Interface contacts:
Residue R270 in chain B is in contact with residue F170 in chain A (closest heavy-atom distance 3.8 Å).
Residue G126 in chain B is in contact with residue L181 in chain A (closest heavy-atom distance 3.8 Å).
Residue V30 in chain B contacts residue Y184 in chain A (closest heavy-atom distance 3.0 Å).
Residue R133 in chain B is in contact with residue R189 in chain A (closest heavy-atom distance 4.3 Å).
Residue D29 in chain B contacts residue K190 in chain A (closest heavy-atom distance 3.4 Å).
Residue E129 in chain B is in contact with residue T182 in chain A (closest heavy-atom distance 3.8 Å).
Residue D29 in chain B contacts residue G187 in chain A (closest heavy-atom distance 2.9 Å).
Residue G272 in chain B interacts with residue Y164 in chain A (closest heavy-atom distance 4.0 Å).
Residue A127 in chain B interacts with residue L181 in chain A (closest heavy-atom distance 3.8 Å).
Residue E36 in chain B contacts residue F183 in chain A (closest heavy-atom distance 3.1 Å).
Residue E136 in chain B interacts with residue Y184 in chain A (closest heavy-atom distance 4.3 Å).
Residue S271 in chain B contacts residue R163 in chain A (closest heavy-atom distance 3.7 Å).
Residue D132 in chain B interacts with residue R189 in chain A (closest heavy-atom distance 3.4 Å).
Residue G27 in chain B interacts with residue K190 in chain A (closest heavy-atom distance 3.2 Å).
Residue D29 in chain B interacts with residue K185 in chain A (closest heavy-atom distance 4.2 Å).
Residue E141 in chain B interacts with residue L195 in chain A (closest heavy-atom distance 4.2 Å).
Residue Y143 in chain B is in contact with residue S194 in chain A (closest heavy-atom distance 4.1 Å).
Residue V135 in chain B is in contact with residue S188 in chain A (closest heavy-atom distance 3.6 Å).
Residue A127 in chain B is in contact with residue T182 in chain A (closest heavy-atom distance 3.5 Å).
Residue E141 in chain B interacts with residue S194 in chain A (closest heavy-atom distance 3.3 Å).
Residue E141 in chain B interacts with residue Y192 in chain A (closest heavy-atom distance 3.0 Å).
Residue E251 in chain B interacts with residue E169 in chain A (closest heavy-atom distance 4.0 Å).
Residue E250 in chain B is in contact with residue I166 in chain A (closest heavy-atom distance 3.8 Å).
Residue Y137 in chain B interacts with residue G187 in chain A (closest heavy-atom distance 3.4 Å).
Residue P31 in chain B interacts with residue Y184 in chain A (closest heavy-atom distance 3.9 Å).
Residue F432 in chain B is in contact with residue Y184 in chain A (closest heavy-atom distance 4.5 Å).
Residue S271 in chain B is in contact with residue Y164 in chain A (closest heavy-atom distance 3.5 Å).
Residue M249 in chain B contacts residue E169 in chain A (closest heavy-atom distance 3.4 Å).
Residue E136 in chain B is in contact with residue S188 in chain A (closest heavy-atom distance 3.2 Å).
Residue W247 in chain B interacts with residue L181 in chain A (closest heavy-atom distance 4.2 Å).
Residue W247 in chain B interacts with residue E169 in chain A (closest heavy-atom distance 2.9 Å).
Residue E250 in chain B contacts residue Y164 in chain A (closest heavy-atom distance 4.6 Å).
Residue R270 in chain B interacts with residue I165 in chain A (closest heavy-atom distance 4.3 Å).
Residue P628 in chain B is in contact with residue Y164 in chain A (closest heavy-atom distance 4.1 Å).
Residue Y137 in chain B is in contact with residue G186 in chain A (closest heavy-atom distance 3.7 Å).
Residue E250 in chain B interacts with residue E169 in chain A (closest heavy-atom distance 3.2 Å).
Residue D29 in chain B contacts residue G186 in chain A (closest heavy-atom distance 2.7 Å).
Residue D132 in chain B interacts with residue T182 in chain A (closest heavy-atom distance 3.6 Å).
Residue Y143 in chain B interacts with residue L195 in chain A (closest heavy-atom distance 4.3 Å).
Residue E129 in chain B interacts with residue F183 in chain A (closest heavy-atom distance 3.2 Å).
Residue G126 in chain B interacts with residue T182 in chain A (closest heavy-atom distance 4.6 Å).
Residue R133 in chain B is in contact with residue Y184 in chain A (closest heavy-atom distance 3.1 Å).
Residue Y143 in chain B interacts with residue W196 in chain A (closest heavy-atom distance 3.4 Å).
Residue V135 in chain B is in contact with residue R189 in chain A (closest heavy-atom distance 4.4 Å).
Residue F24 in chain B interacts with residue Y184 in chain A (closest heavy-atom distance 4.1 Å).
Residue L32 in chain B is in contact with residue Y184 in chain A (closest heavy-atom distance 3.1 Å).
Residue E136 in chain B contacts residue G186 in chain A (closest heavy-atom distance 3.1 Å).
Residue E251 in chain B is in contact with residue L181 in chain A (closest heavy-atom distance 4.4 Å).
Residue W247 in chain B contacts residue A172 in chain A (closest heavy-atom distance 3.8 Å).
Residue C128 in chain B contacts residue T182 in chain A (closest heavy-atom distance 3.8 Å).
Residue S271 in chain B interacts with residue G162 in chain A (closest heavy-atom distance 4.2 Å).
Residue N246 in chain B is in contact with residue L181 in chain A (closest heavy-atom distance 3.7 Å).
Residue E136 in chain B is in contact with residue K185 in chain A (closest heavy-atom distance 4.2 Å).
Residue E248 in chain B interacts with residue F170 in chain A (closest heavy-atom distance 3.4 Å).
Residue R186 in chain B interacts with residue F183 in chain A (closest heavy-atom distance 4.2 Å).
Residue R133 in chain B interacts with residue T182 in chain A (closest heavy-atom distance 3.2 Å).
Residue E136 in chain B contacts residue G187 in chain A (closest heavy-atom distance 3.5 Å).
Residue W247 in chain B interacts with residue F170 in chain A (closest heavy-atom distance 3.2 Å).
Residue Y28 in chain B interacts with residue K190 in chain A (closest heavy-atom distance 4.4 Å).
Residue E136 in chain B is in contact with residue R189 in chain A (closest heavy-atom distance 3.1 Å).

Sequence of chain B:
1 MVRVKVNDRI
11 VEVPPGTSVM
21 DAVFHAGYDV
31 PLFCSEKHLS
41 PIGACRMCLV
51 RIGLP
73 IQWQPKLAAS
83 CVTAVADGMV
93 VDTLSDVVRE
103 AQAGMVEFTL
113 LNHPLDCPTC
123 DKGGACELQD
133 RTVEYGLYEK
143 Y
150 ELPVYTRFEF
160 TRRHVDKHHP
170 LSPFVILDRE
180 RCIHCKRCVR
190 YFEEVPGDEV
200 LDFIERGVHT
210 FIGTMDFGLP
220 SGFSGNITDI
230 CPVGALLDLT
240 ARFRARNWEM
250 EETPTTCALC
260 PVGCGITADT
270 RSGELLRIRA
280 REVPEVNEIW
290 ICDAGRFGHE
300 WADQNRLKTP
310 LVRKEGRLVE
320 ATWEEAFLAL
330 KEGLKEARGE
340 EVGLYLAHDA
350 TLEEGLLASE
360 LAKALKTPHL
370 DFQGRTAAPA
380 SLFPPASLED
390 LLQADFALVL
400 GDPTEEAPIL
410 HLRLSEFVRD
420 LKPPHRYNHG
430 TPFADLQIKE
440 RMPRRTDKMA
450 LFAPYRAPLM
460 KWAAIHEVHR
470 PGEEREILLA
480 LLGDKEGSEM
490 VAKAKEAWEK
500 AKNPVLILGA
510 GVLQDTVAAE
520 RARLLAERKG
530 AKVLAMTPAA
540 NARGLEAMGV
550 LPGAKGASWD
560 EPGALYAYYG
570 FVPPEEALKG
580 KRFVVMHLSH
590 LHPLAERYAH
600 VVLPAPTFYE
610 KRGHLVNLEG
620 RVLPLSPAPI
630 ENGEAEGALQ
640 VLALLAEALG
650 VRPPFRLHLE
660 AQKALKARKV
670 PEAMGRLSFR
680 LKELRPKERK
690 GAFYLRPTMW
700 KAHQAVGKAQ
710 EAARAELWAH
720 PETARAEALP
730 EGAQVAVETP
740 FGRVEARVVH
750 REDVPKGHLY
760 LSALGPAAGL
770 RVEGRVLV

Sequence of chain A:
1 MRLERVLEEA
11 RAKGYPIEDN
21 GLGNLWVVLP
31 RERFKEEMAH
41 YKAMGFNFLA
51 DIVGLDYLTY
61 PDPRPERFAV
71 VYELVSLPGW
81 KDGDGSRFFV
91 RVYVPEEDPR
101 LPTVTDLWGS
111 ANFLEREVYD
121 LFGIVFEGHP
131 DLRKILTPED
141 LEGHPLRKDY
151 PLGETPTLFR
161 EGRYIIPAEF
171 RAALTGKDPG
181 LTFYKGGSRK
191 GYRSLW

These two protein chains interact to form a complex.